Sequence of protein 1:
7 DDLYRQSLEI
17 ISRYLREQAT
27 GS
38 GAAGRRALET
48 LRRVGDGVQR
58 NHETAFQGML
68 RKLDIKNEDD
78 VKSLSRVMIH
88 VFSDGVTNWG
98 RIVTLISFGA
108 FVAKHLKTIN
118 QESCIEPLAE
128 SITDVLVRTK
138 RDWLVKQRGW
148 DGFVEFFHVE

Sequence of protein 2:
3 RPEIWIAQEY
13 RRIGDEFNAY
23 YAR

This data describes a binding interaction between two proteins.

Interface contacts:
Residue R98 in protein 1 contacts residue D17 in protein 2 (closest heavy-atom distance 2.9 Å).
Residue H87 in protein 1 contacts residue A9 in protein 2 (closest heavy-atom distance 3.8 Å).
Residue H59 in protein 1 contacts residue E18 in protein 2 (closest heavy-atom distance 3.2 Å).
Residue F105 in protein 1 interacts with residue Y12 in protein 2 (closest heavy-atom distance 3.0 Å).
Residue L81 in protein 1 interacts with residue Y12 in protein 2 (closest heavy-atom distance 3.2 Å).
Residue R83 in protein 1 is in contact with residue E5 in protein 2 (closest heavy-atom distance 3.7 Å).
Residue G97 in protein 1 is in contact with residue N20 in protein 2 (closest heavy-atom distance 3.0 Å).
Residue V88 in protein 1 interacts with residue Y12 in protein 2 (closest heavy-atom distance 3.5 Å).
Residue T101 in protein 1 interacts with residue Y12 in protein 2 (closest heavy-atom distance 3.9 Å).
Residue F153 in protein 1 contacts residue A24 in protein 2 (closest heavy-atom distance 3.8 Å).
Residue M66 in protein 1 interacts with residue E11 in protein 2 (closest heavy-atom distance 3.6 Å).
Residue F89 in protein 1 contacts residue R13 in protein 2 (closest heavy-atom distance 4.3 Å).
Residue F153 in protein 1 is in contact with residue N20 in protein 2 (closest heavy-atom distance 3.3 Å).
Residue V84 in protein 1 contacts residue A9 in protein 2 (closest heavy-atom distance 3.5 Å).
Residue A62 in protein 1 is in contact with residue I15 in protein 2 (closest heavy-atom distance 3.8 Å).
Residue M85 in protein 1 is in contact with residue Y12 in protein 2 (closest heavy-atom distance 4.0 Å).
Residue M66 in protein 1 interacts with residue I8 in protein 2 (closest heavy-atom distance 4.0 Å).
Residue H87 in protein 1 is in contact with residue R3 in protein 2 (closest heavy-atom distance 3.7 Å).
Residue L70 in protein 1 interacts with residue I8 in protein 2 (closest heavy-atom distance 3.9 Å).
Residue T101 in protein 1 interacts with residue I15 in protein 2 (closest heavy-atom distance 3.8 Å).
Residue G97 in protein 1 interacts with residue G16 in protein 2 (closest heavy-atom distance 3.3 Å).
Residue F154 in protein 1 is in contact with residue Y23 in protein 2 (closest heavy-atom distance 3.8 Å).
Residue V51 in protein 1 interacts with residue Y23 in protein 2 (closest heavy-atom distance 3.8 Å).
Residue H87 in protein 1 is in contact with residue E5 in protein 2 (closest heavy-atom distance 2.7 Å).
Residue V156 in protein 1 interacts with residue Y23 in protein 2 (closest heavy-atom distance 3.8 Å).
Residue L102 in protein 1 is in contact with residue Y12 in protein 2 (closest heavy-atom distance 3.3 Å).
Residue R98 in protein 1 interacts with residue G16 in protein 2 (closest heavy-atom distance 3.7 Å).
Residue H59 in protein 1 contacts residue F19 in protein 2 (closest heavy-atom distance 3.6 Å).
Residue D91 in protein 1 contacts residue R13 in protein 2 (closest heavy-atom distance 3.4 Å).
Residue G54 in protein 1 interacts with residue F19 in protein 2 (closest heavy-atom distance 4.0 Å).
Residue A62 in protein 1 interacts with residue R14 in protein 2 (closest heavy-atom distance 4.3 Å).
Residue V55 in protein 1 is in contact with residue F19 in protein 2 (closest heavy-atom distance 3.6 Å).
Residue K69 in protein 1 contacts residue W7 in protein 2 (closest heavy-atom distance 3.5 Å).
Residue M66 in protein 1 is in contact with residue Y12 in protein 2 (closest heavy-atom distance 3.7 Å).
Residue W96 in protein 1 interacts with residue N20 in protein 2 (closest heavy-atom distance 3.3 Å).
Residue N95 in protein 1 contacts residue N20 in protein 2 (closest heavy-atom distance 3.2 Å).
Residue K69 in protein 1 interacts with residue I8 in protein 2 (closest heavy-atom distance 3.8 Å).
Residue H87 in protein 1 is in contact with residue I6 in protein 2 (closest heavy-atom distance 4.2 Å).
Residue T101 in protein 1 interacts with residue G16 in protein 2 (closest heavy-atom distance 3.2 Å).
Residue H87 in protein 1 is in contact with residue R13 in protein 2 (closest heavy-atom distance 2.8 Å).
Residue A62 in protein 1 contacts residue E11 in protein 2 (closest heavy-atom distance 4.1 Å).
Residue N95 in protein 1 contacts residue D17 in protein 2 (closest heavy-atom distance 3.0 Å).
Residue R98 in protein 1 is in contact with residue R13 in protein 2 (closest heavy-atom distance 3.8 Å).
Residue V88 in protein 1 contacts residue A9 in protein 2 (closest heavy-atom distance 3.8 Å).
Residue V84 in protein 1 contacts residue I8 in protein 2 (closest heavy-atom distance 3.5 Å).
Residue G97 in protein 1 contacts residue F19 in protein 2 (closest heavy-atom distance 4.2 Å).
Residue F153 in protein 1 interacts with residue Y23 in protein 2 (closest heavy-atom distance 3.6 Å).
Residue V51 in protein 1 is in contact with residue F19 in protein 2 (closest heavy-atom distance 4.2 Å).
Residue F63 in protein 1 interacts with residue I15 in protein 2 (closest heavy-atom distance 4.0 Å).
Residue V84 in protein 1 is in contact with residue E5 in protein 2 (closest heavy-atom distance 4.1 Å).
Residue H59 in protein 1 interacts with residue I15 in protein 2 (closest heavy-atom distance 3.7 Å).
Residue V84 in protein 1 is in contact with residue Y12 in protein 2 (closest heavy-atom distance 3.7 Å).
Residue M66 in protein 1 interacts with residue W7 in protein 2 (closest heavy-atom distance 3.7 Å).
Residue G65 in protein 1 is in contact with residue W7 in protein 2 (closest heavy-atom distance 3.6 Å).
Residue A62 in protein 1 contacts residue W7 in protein 2 (closest heavy-atom distance 4.3 Å).
Residue R50 in protein 1 contacts residue Y23 in protein 2 (closest heavy-atom distance 4.0 Å).
Residue S90 in protein 1 is in contact with residue R13 in protein 2 (closest heavy-atom distance 3.7 Å).
Residue V55 in protein 1 contacts residue I15 in protein 2 (closest heavy-atom distance 4.2 Å).
Residue N95 in protein 1 interacts with residue G16 in protein 2 (closest heavy-atom distance 4.3 Å).
Residue V88 in protein 1 contacts residue R13 in protein 2 (closest heavy-atom distance 2.7 Å).